The following describes two proteins that form a bound complex.

Sequence of chain B:
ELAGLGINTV

Interface contacts:
Residue Y123 in chain A interacts with residue V10 in chain B (closest heavy-atom distance 4.1 Å).
Residue M45 in chain A contacts residue L2 in chain B (closest heavy-atom distance 3.4 Å).
Residue H70 in chain A is in contact with residue L2 in chain B (closest heavy-atom distance 4.2 Å).
Residue E63 in chain A interacts with residue L2 in chain B (closest heavy-atom distance 3.0 Å).
Residue R97 in chain A contacts residue N8 in chain B (closest heavy-atom distance 3.6 Å).
Residue L156 in chain A interacts with residue I7 in chain B (closest heavy-atom distance 4.0 Å).
Residue H114 in chain A is in contact with residue G6 in chain B (closest heavy-atom distance 4.7 Å).
Residue Y159 in chain A contacts residue L2 in chain B (closest heavy-atom distance 3.8 Å).
Residue Y159 in chain A is in contact with residue E1 in chain B (closest heavy-atom distance 2.6 Å).
Residue Y99 in chain A is in contact with residue A3 in chain B (closest heavy-atom distance 3.1 Å).
Residue F9 in chain A is in contact with residue L2 in chain B (closest heavy-atom distance 3.5 Å).
Residue Y7 in chain A contacts residue E1 in chain B (closest heavy-atom distance 2.9 Å).
Residue T80 in chain A contacts residue T9 in chain B (closest heavy-atom distance 4.6 Å).
Residue Y116 in chain A contacts residue V10 in chain B (closest heavy-atom distance 3.8 Å).
Residue T73 in chain A contacts residue N8 in chain B (closest heavy-atom distance 3.6 Å).
Residue Y7 in chain A interacts with residue L2 in chain B (closest heavy-atom distance 3.5 Å).
Residue Y59 in chain A is in contact with residue E1 in chain B (closest heavy-atom distance 4.5 Å).
Residue R97 in chain A is in contact with residue G6 in chain B (closest heavy-atom distance 4.7 Å).
Residue W147 in chain A is in contact with residue V10 in chain B (closest heavy-atom distance 3.9 Å).
Residue K146 in chain A interacts with residue V10 in chain B (closest heavy-atom distance 3.1 Å).
Residue Y84 in chain A contacts residue V10 in chain B (closest heavy-atom distance 3.1 Å).
Residue L156 in chain A contacts residue G6 in chain B (closest heavy-atom distance 3.7 Å).
Residue L156 in chain A contacts residue L5 in chain B (closest heavy-atom distance 4.7 Å).
Residue D77 in chain A contacts residue N8 in chain B (closest heavy-atom distance 4.5 Å).
Residue K66 in chain A is in contact with residue G4 in chain B (closest heavy-atom distance 4.2 Å).
Residue K66 in chain A is in contact with residue A3 in chain B (closest heavy-atom distance 3.7 Å).
Residue F33 in chain A contacts residue E1 in chain B (closest heavy-atom distance 4.8 Å).
Residue T163 in chain A is in contact with residue E1 in chain B (closest heavy-atom distance 3.3 Å).
Residue Y99 in chain A interacts with residue L2 in chain B (closest heavy-atom distance 3.4 Å).
Residue H70 in chain A is in contact with residue I7 in chain B (closest heavy-atom distance 3.6 Å).
Residue Q155 in chain A is in contact with residue N8 in chain B (closest heavy-atom distance 4.0 Å).
Residue W167 in chain A interacts with residue E1 in chain B (closest heavy-atom distance 3.5 Å).
Residue T142 in chain A contacts residue V10 in chain B (closest heavy-atom distance 4.9 Å).
Residue V67 in chain A interacts with residue L2 in chain B (closest heavy-atom distance 3.6 Å).
Residue L81 in chain A is in contact with residue V10 in chain B (closest heavy-atom distance 3.8 Å).
Residue V76 in chain A contacts residue T9 in chain B (closest heavy-atom distance 3.2 Å).
Residue D77 in chain A contacts residue V10 in chain B (closest heavy-atom distance 2.8 Å).
Residue V152 in chain A contacts residue N8 in chain B (closest heavy-atom distance 3.6 Å).
Residue M5 in chain A is in contact with residue E1 in chain B (closest heavy-atom distance 3.8 Å).
Residue H70 in chain A is in contact with residue A3 in chain B (closest heavy-atom distance 3.1 Å).
Residue E63 in chain A is in contact with residue E1 in chain B (closest heavy-atom distance 3.6 Å).
Residue W147 in chain A contacts residue N8 in chain B (closest heavy-atom distance 3.3 Å).
Residue W147 in chain A contacts residue T9 in chain B (closest heavy-atom distance 2.9 Å).
Residue K66 in chain A is in contact with residue E1 in chain B (closest heavy-atom distance 3.0 Å).
Residue D77 in chain A is in contact with residue T9 in chain B (closest heavy-atom distance 2.6 Å).
Residue R97 in chain A is in contact with residue I7 in chain B (closest heavy-atom distance 3.7 Å).
Residue H114 in chain A is in contact with residue I7 in chain B (closest heavy-atom distance 3.9 Å).
Residue V152 in chain A interacts with residue G6 in chain B (closest heavy-atom distance 3.2 Å).
Residue Q155 in chain A interacts with residue L5 in chain B (closest heavy-atom distance 4.1 Å).
Residue Y171 in chain A contacts residue E1 in chain B (closest heavy-atom distance 2.7 Å).
Residue T80 in chain A interacts with residue V10 in chain B (closest heavy-atom distance 3.9 Å).
Residue A150 in chain A is in contact with residue N8 in chain B (closest heavy-atom distance 3.8 Å).
Residue T143 in chain A is in contact with residue V10 in chain B (closest heavy-atom distance 2.7 Å).
Residue H70 in chain A interacts with residue G4 in chain B (closest heavy-atom distance 4.9 Å).
Residue Q155 in chain A interacts with residue G6 in chain B (closest heavy-atom distance 3.3 Å).
Residue Y99 in chain A is in contact with residue I7 in chain B (closest heavy-atom distance 3.6 Å).
Residue T73 in chain A contacts residue T9 in chain B (closest heavy-atom distance 3.7 Å).
Residue Y159 in chain A interacts with residue A3 in chain B (closest heavy-atom distance 3.6 Å).
Residue T73 in chain A interacts with residue I7 in chain B (closest heavy-atom distance 3.9 Å).
Residue K66 in chain A contacts residue L2 in chain B (closest heavy-atom distance 2.8 Å).

Sequence of chain A:
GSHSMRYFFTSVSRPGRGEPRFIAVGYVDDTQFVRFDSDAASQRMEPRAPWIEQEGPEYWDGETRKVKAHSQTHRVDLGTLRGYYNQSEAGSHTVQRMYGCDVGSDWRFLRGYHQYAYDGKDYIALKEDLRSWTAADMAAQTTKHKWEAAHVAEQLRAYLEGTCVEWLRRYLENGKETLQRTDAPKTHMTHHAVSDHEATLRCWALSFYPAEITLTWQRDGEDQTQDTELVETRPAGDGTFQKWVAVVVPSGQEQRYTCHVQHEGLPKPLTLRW